Sequence of protein 1:
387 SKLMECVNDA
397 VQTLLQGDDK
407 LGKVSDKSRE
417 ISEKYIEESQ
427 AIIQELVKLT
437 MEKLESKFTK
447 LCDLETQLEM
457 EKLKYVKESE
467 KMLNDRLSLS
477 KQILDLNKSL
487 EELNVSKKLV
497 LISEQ

Residue-level contacts at the interface:
Residue D44 in protein 2 interacts with residue K443 in protein 1 (closest heavy-atom distance 2.5 Å).
Residue T431 in protein 2 contacts residue L401 in protein 1 (closest heavy-atom distance 3.7 Å).
Residue L405 in protein 2 is in contact with residue E431 in protein 1 (closest heavy-atom distance 3.3 Å).
Residue L36 in protein 2 interacts with residue M437 in protein 1 (closest heavy-atom distance 3.8 Å).
Residue I56 in protein 2 is in contact with residue Y461 in protein 1 (closest heavy-atom distance 3.0 Å).
Residue S412 in protein 2 interacts with residue I428 in protein 1 (closest heavy-atom distance 3.5 Å).
Residue F419 in protein 2 interacts with residue I417 in protein 1 (closest heavy-atom distance 3.6 Å).
Residue Q408 in protein 2 contacts residue I428 in protein 1 (closest heavy-atom distance 3.6 Å).
Residue L36 in protein 2 interacts with residue V433 in protein 1 (closest heavy-atom distance 3.9 Å).
Residue S423 in protein 2 is in contact with residue R415 in protein 1 (closest heavy-atom distance 3.6 Å).
Residue S423 in protein 2 is in contact with residue S414 in protein 1 (closest heavy-atom distance 3.2 Å).
Residue V27 in protein 2 interacts with residue I429 in protein 1 (closest heavy-atom distance 3.6 Å).
Residue R427 in protein 2 contacts residue L401 in protein 1 (closest heavy-atom distance 2.6 Å).
Residue L399 in protein 2 is in contact with residue K439 in protein 1 (closest heavy-atom distance 3.7 Å).
Residue D40 in protein 2 interacts with residue K439 in protein 1 (closest heavy-atom distance 3.5 Å).
Residue P426 in protein 2 contacts residue L407 in protein 1 (closest heavy-atom distance 3.8 Å).
Residue L434 in protein 2 contacts residue L401 in protein 1 (closest heavy-atom distance 3.6 Å).
Residue K415 in protein 2 interacts with residue Y421 in protein 1 (closest heavy-atom distance 3.5 Å).
Residue Y46 in protein 2 is in contact with residue L447 in protein 1 (closest heavy-atom distance 3.8 Å).
Residue L30 in protein 2 interacts with residue I429 in protein 1 (closest heavy-atom distance 3.8 Å).
Residue K398 in protein 2 contacts residue E438 in protein 1 (closest heavy-atom distance 3.3 Å).
Residue N57 in protein 2 interacts with residue K460 in protein 1 (closest heavy-atom distance 2.5 Å).
Residue L43 in protein 2 interacts with residue K443 in protein 1 (closest heavy-atom distance 3.8 Å).
Residue Y433 in protein 2 interacts with residue N394 in protein 1 (closest heavy-atom distance 3.2 Å).
Residue I402 in protein 2 is in contact with residue L435 in protein 1 (closest heavy-atom distance 3.9 Å).
Residue L36 in protein 2 is in contact with residue T436 in protein 1 (closest heavy-atom distance 3.2 Å).
Residue K398 in protein 2 is in contact with residue L435 in protein 1 (closest heavy-atom distance 3.2 Å).
Residue L405 in protein 2 interacts with residue L432 in protein 1 (closest heavy-atom distance 3.7 Å).
Residue D40 in protein 2 contacts residue L440 in protein 1 (closest heavy-atom distance 3.7 Å).
Residue L47 in protein 2 is in contact with residue L447 in protein 1 (closest heavy-atom distance 3.7 Å).
Residue Y46 in protein 2 contacts residue L450 in protein 1 (closest heavy-atom distance 3.7 Å).
Residue T62 in protein 2 is in contact with residue K467 in protein 1 (closest heavy-atom distance 2.4 Å).
Residue S55 in protein 2 is in contact with residue Y461 in protein 1 (closest heavy-atom distance 3.5 Å).
Residue R427 in protein 2 contacts residue L407 in protein 1 (closest heavy-atom distance 3.5 Å).
Residue N29 in protein 2 is in contact with residue I429 in protein 1 (closest heavy-atom distance 3.5 Å).
Residue I56 in protein 2 interacts with residue K460 in protein 1 (closest heavy-atom distance 3.7 Å).
Residue S412 in protein 2 is in contact with residue E424 in protein 1 (closest heavy-atom distance 3.0 Å).
Residue R50 in protein 2 interacts with residue L450 in protein 1 (closest heavy-atom distance 3.5 Å).
Residue S423 in protein 2 interacts with residue S411 in protein 1 (closest heavy-atom distance 3.4 Å).
Residue L409 in protein 2 interacts with residue I429 in protein 1 (closest heavy-atom distance 3.9 Å).
Residue L409 in protein 2 is in contact with residue I428 in protein 1 (closest heavy-atom distance 3.8 Å).
Residue F419 in protein 2 contacts residue Y421 in protein 1 (closest heavy-atom distance 3.6 Å).
Residue R51 in protein 2 is in contact with residue K446 in protein 1 (closest heavy-atom distance 3.8 Å).
Residue I402 in protein 2 contacts residue L432 in protein 1 (closest heavy-atom distance 3.8 Å).
Residue L33 in protein 2 is in contact with residue V433 in protein 1 (closest heavy-atom distance 3.9 Å).
Residue L43 in protein 2 contacts residue L440 in protein 1 (closest heavy-atom distance 3.8 Å).
Residue L405 in protein 2 contacts residue I428 in protein 1 (closest heavy-atom distance 3.7 Å).
Residue Y416 in protein 2 interacts with residue S418 in protein 1 (closest heavy-atom distance 3.5 Å).
Residue Y416 in protein 2 interacts with residue I422 in protein 1 (closest heavy-atom distance 3.4 Å).
Residue N61 in protein 2 contacts residue K467 in protein 1 (closest heavy-atom distance 3.0 Å).
Residue K26 in protein 2 is in contact with residue I422 in protein 1 (closest heavy-atom distance 3.6 Å).
Residue D40 in protein 2 contacts residue K443 in protein 1 (closest heavy-atom distance 2.4 Å).
Residue L430 in protein 2 contacts residue L401 in protein 1 (closest heavy-atom distance 3.9 Å).
Residue K26 in protein 2 contacts residue Q426 in protein 1 (closest heavy-atom distance 2.3 Å).
Residue L43 in protein 2 is in contact with residue L447 in protein 1 (closest heavy-atom distance 3.6 Å).
Residue F419 in protein 2 contacts residue S414 in protein 1 (closest heavy-atom distance 3.5 Å).
Residue T60 in protein 2 contacts residue M468 in protein 1 (closest heavy-atom distance 3.7 Å).
Residue L405 in protein 2 interacts with residue L435 in protein 1 (closest heavy-atom distance 3.8 Å).
Residue K398 in protein 2 contacts residue K439 in protein 1 (closest heavy-atom distance 3.7 Å).
Residue Y416 in protein 2 contacts residue Y421 in protein 1 (closest heavy-atom distance 3.8 Å).

These two protein chains interact to form a complex.

Sequence of protein 2:
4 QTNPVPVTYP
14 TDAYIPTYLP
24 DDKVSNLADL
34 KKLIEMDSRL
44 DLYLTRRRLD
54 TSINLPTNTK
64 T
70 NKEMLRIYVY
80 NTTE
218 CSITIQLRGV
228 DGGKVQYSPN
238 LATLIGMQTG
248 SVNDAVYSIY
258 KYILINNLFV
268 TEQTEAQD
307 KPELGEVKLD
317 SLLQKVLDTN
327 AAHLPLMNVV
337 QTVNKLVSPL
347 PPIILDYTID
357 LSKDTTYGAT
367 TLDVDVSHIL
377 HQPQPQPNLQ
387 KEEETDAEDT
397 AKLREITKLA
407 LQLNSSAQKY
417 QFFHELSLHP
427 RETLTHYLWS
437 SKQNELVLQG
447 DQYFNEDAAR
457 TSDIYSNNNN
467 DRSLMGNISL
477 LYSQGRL